These two protein chains interact to form a complex.

Sequence of the first protein:
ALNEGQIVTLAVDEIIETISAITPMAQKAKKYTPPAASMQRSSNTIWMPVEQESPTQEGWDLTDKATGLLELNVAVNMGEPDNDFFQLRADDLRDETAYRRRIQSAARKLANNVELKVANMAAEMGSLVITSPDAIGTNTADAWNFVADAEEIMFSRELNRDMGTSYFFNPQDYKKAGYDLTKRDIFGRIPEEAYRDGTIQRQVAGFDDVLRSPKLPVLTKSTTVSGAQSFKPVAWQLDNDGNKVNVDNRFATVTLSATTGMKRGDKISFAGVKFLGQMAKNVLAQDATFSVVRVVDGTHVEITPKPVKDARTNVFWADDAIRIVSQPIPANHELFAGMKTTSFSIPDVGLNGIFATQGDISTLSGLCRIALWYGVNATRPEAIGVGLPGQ

Interface contacts:
Residue D181 in the second protein is in contact with residue D143 in the first protein (closest heavy-atom distance 4.2 Å).
Residue D181 in the second protein contacts residue A142 in the first protein (closest heavy-atom distance 3.4 Å).
Residue Y180 in the second protein interacts with residue V148 in the first protein (closest heavy-atom distance 3.9 Å).
Residue L89 in the second protein interacts with residue L70 in the first protein (closest heavy-atom distance 4.3 Å).
Residue Y180 in the second protein interacts with residue F147 in the first protein (closest heavy-atom distance 4.7 Å).
Residue K184 in the second protein contacts residue R185 in the first protein (closest heavy-atom distance 4.5 Å).
Residue K177 in the second protein interacts with residue V148 in the first protein (closest heavy-atom distance 4.9 Å).

Sequence of the second protein:
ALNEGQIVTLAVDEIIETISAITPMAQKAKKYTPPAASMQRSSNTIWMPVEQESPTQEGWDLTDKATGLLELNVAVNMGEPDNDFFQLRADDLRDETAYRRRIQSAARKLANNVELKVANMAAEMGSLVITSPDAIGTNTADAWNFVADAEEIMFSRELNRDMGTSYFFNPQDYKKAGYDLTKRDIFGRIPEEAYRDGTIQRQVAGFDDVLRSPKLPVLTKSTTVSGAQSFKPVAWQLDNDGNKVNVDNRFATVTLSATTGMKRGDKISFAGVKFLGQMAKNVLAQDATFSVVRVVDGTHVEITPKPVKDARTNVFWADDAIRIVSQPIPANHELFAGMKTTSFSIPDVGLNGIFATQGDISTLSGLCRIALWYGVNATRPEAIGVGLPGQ